Sequence of chain B:
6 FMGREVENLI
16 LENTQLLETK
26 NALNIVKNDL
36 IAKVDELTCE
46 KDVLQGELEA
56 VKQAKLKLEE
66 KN

These two protein chains interact to form a complex.

Sequence of chain A:
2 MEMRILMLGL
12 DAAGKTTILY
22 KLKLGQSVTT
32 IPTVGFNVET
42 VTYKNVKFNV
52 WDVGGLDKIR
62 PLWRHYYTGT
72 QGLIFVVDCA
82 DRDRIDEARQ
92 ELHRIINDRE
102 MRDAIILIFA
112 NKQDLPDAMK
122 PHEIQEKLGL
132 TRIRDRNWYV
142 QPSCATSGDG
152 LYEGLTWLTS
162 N

Contacts between the two chains:
Residue V39 in chain A is in contact with residue K38 in chain B (closest heavy-atom distance 3.8 Å).
Residue F37 in chain A contacts residue L35 in chain B (closest heavy-atom distance 3.8 Å).
Residue W52 in chain A contacts residue L35 in chain B (closest heavy-atom distance 3.9 Å).
Residue H66 in chain A contacts residue V31 in chain B (closest heavy-atom distance 4.0 Å).
Residue L63 in chain A is in contact with residue I30 in chain B (closest heavy-atom distance 4.0 Å).
Residue L63 in chain A interacts with residue A27 in chain B (closest heavy-atom distance 3.9 Å).
Residue G36 in chain A interacts with residue D34 in chain B (closest heavy-atom distance 3.7 Å).
Residue H66 in chain A is in contact with residue L28 in chain B (closest heavy-atom distance 3.5 Å).
Residue H66 in chain A is in contact with residue T24 in chain B (closest heavy-atom distance 5.0 Å).
Residue Y67 in chain A interacts with residue L35 in chain B (closest heavy-atom distance 4.4 Å).
Residue F37 in chain A is in contact with residue D34 in chain B (closest heavy-atom distance 4.0 Å).
Residue R65 in chain A interacts with residue T24 in chain B (closest heavy-atom distance 3.9 Å).
Residue F37 in chain A interacts with residue K38 in chain B (closest heavy-atom distance 3.7 Å).
Residue Y67 in chain A contacts residue V31 in chain B (closest heavy-atom distance 3.7 Å).
Residue Y67 in chain A is in contact with residue D34 in chain B (closest heavy-atom distance 4.2 Å).
Residue L63 in chain A contacts residue V31 in chain B (closest heavy-atom distance 4.1 Å).
Residue H66 in chain A interacts with residue A27 in chain B (closest heavy-atom distance 3.8 Å).